Sequence of chain B:
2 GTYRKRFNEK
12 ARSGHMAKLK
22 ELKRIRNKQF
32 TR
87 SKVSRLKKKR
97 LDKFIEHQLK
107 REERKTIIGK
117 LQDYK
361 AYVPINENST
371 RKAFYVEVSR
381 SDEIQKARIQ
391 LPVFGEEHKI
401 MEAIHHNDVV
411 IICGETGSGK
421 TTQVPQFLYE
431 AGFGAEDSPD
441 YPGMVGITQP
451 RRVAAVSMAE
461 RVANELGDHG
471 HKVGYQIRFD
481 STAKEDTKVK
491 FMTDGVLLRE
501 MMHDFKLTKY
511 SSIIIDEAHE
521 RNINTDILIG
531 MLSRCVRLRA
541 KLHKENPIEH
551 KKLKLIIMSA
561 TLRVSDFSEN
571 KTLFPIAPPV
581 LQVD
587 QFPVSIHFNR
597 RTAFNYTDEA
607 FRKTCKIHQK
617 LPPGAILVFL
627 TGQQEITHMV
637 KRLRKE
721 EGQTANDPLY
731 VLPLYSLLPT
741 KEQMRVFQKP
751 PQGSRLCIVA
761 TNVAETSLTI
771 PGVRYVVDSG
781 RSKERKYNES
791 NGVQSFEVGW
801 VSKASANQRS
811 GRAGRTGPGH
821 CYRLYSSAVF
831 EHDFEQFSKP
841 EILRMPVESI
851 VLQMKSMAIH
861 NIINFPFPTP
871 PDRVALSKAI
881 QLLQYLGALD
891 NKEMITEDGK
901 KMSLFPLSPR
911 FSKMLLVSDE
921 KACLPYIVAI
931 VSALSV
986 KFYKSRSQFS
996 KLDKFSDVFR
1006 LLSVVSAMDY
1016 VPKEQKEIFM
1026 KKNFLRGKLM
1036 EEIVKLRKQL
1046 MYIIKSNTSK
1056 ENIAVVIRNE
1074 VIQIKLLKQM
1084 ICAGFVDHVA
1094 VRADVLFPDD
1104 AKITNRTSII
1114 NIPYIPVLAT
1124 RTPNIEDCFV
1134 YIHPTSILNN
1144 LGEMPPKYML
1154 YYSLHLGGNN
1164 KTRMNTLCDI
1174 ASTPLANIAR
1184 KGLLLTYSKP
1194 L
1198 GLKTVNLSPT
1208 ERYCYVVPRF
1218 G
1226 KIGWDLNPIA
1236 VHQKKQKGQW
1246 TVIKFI

Sequence of chain A:
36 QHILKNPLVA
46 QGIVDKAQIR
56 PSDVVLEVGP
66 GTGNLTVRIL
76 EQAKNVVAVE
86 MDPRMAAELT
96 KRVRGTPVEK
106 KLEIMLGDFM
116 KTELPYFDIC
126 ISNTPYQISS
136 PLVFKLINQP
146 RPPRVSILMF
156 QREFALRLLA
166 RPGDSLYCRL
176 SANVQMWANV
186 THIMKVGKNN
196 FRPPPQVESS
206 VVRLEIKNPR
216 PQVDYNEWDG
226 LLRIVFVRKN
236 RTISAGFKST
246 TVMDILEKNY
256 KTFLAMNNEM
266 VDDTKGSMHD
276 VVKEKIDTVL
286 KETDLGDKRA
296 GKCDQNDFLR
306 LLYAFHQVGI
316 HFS

This data describes a binding interaction between two proteins.

Interface contacts:
Residue K116 in chain B interacts with residue L304 in chain A (closest heavy-atom distance 5.0 Å).
Residue K116 in chain B interacts with residue N301 in chain A (closest heavy-atom distance 3.7 Å).
Residue L117 in chain B contacts residue L304 in chain A (closest heavy-atom distance 3.7 Å).
Residue I113 in chain B contacts residue N301 in chain A (closest heavy-atom distance 3.6 Å).
Residue Y120 in chain B contacts residue Y308 in chain A (closest heavy-atom distance 3.2 Å).
Residue K121 in chain B is in contact with residue Q217 in chain A (closest heavy-atom distance 3.9 Å).
Residue K116 in chain B contacts residue R305 in chain A (closest heavy-atom distance 3.9 Å).